Sequence of protein 2:
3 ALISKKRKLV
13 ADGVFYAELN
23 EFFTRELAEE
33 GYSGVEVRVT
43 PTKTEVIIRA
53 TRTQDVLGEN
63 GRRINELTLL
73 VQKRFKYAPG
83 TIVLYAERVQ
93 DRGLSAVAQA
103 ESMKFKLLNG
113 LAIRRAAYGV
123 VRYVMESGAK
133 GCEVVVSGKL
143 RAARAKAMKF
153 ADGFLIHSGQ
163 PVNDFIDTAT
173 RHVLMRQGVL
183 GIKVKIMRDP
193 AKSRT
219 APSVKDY

Residue-level contacts at the interface:
Residue E20 in protein 2 interacts with residue R22 in protein 1 (closest heavy-atom distance 5.0 Å).
Residue N22 in protein 2 is in contact with residue D49 in protein 1 (closest heavy-atom distance 4.9 Å).
Residue A19 in protein 2 interacts with residue I50 in protein 1 (closest heavy-atom distance 4.3 Å).
Residue V12 in protein 2 contacts residue F52 in protein 1 (closest heavy-atom distance 4.2 Å).
Residue E23 in protein 2 interacts with residue K46 in protein 1 (closest heavy-atom distance 2.7 Å).
Residue Y18 in protein 2 contacts residue D49 in protein 1 (closest heavy-atom distance 4.8 Å).
Residue R76 in protein 2 is in contact with residue R22 in protein 1 (closest heavy-atom distance 3.3 Å).
Residue G15 in protein 2 is in contact with residue I50 in protein 1 (closest heavy-atom distance 3.4 Å).
Residue R9 in protein 2 interacts with residue Y34 in protein 1 (closest heavy-atom distance 3.4 Å).
Residue V16 in protein 2 contacts residue D49 in protein 1 (closest heavy-atom distance 4.8 Å).
Residue V12 in protein 2 interacts with residue I50 in protein 1 (closest heavy-atom distance 3.7 Å).
Residue G15 in protein 2 contacts residue D49 in protein 1 (closest heavy-atom distance 3.2 Å).
Residue A19 in protein 2 contacts residue D49 in protein 1 (closest heavy-atom distance 3.4 Å).
Residue V16 in protein 2 is in contact with residue I50 in protein 1 (closest heavy-atom distance 3.6 Å).

Sequence of protein 1:
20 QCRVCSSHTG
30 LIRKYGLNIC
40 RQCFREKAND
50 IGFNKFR

The following describes two proteins that form a bound complex.